Residue-level contacts at the interface:
Residue V37 in the second protein contacts residue N81 in the first protein (closest heavy-atom distance 3.2 Å).
Residue L36 in the second protein contacts residue Y79 in the first protein (closest heavy-atom distance 3.6 Å).
Residue D39 in the second protein interacts with residue K5 in the first protein (closest heavy-atom distance 3.1 Å).
Residue D39 in the second protein is in contact with residue E6 in the first protein (closest heavy-atom distance 3.4 Å).
Residue R43 in the second protein contacts residue Y79 in the first protein (closest heavy-atom distance 2.4 Å).
Residue R43 in the second protein is in contact with residue K5 in the first protein (closest heavy-atom distance 3.5 Å).
Residue L36 in the second protein interacts with residue K5 in the first protein (closest heavy-atom distance 4.2 Å).
Residue L36 in the second protein is in contact with residue N81 in the first protein (closest heavy-atom distance 4.6 Å).
Residue R33 in the second protein contacts residue N81 in the first protein (closest heavy-atom distance 4.5 Å).

These two protein chains interact to form a complex.

Sequence of the first protein:
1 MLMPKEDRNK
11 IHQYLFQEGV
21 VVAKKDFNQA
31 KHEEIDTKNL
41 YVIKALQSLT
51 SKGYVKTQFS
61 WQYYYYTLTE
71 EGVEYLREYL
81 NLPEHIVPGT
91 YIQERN

Sequence of the second protein:
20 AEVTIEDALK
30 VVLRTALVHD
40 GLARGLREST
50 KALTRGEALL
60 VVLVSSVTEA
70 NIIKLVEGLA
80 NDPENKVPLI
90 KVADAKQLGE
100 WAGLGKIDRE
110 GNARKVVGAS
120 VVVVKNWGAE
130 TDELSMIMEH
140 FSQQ